These two protein chains interact to form a complex.

Interface contacts:
Residue D23 in chain B interacts with residue N42 in chain A (closest heavy-atom distance 2.9 Å).
Residue R98 in chain B contacts residue E8 in chain A (closest heavy-atom distance 3.3 Å).
Residue R277 in chain B contacts residue E41 in chain A (closest heavy-atom distance 2.8 Å).
Residue Y25 in chain B is in contact with residue V39 in chain A (closest heavy-atom distance 3.9 Å).
Residue Y25 in chain B interacts with residue K40 in chain A (closest heavy-atom distance 3.6 Å).
Residue I71 in chain B contacts residue L5 in chain A (closest heavy-atom distance 3.9 Å).
Residue V131 in chain B is in contact with residue F3 in chain A (closest heavy-atom distance 4.0 Å).
Residue I104 in chain B contacts residue I23 in chain A (closest heavy-atom distance 3.6 Å).
Residue T99 in chain B is in contact with residue R13 in chain A (closest heavy-atom distance 3.5 Å).
Residue G208 in chain B contacts residue E41 in chain A (closest heavy-atom distance 3.1 Å).
Residue N167 in chain B contacts residue K40 in chain A (closest heavy-atom distance 2.7 Å).
Residue R132 in chain B contacts residue M4 in chain A (closest heavy-atom distance 3.7 Å).
Residue Y252 in chain B interacts with residue L43 in chain A (closest heavy-atom distance 3.3 Å).
Residue R132 in chain B is in contact with residue Y6 in chain A (closest heavy-atom distance 3.2 Å).
Residue F24 in chain B is in contact with residue N42 in chain A (closest heavy-atom distance 2.9 Å).
Residue T209 in chain B contacts residue E41 in chain A (closest heavy-atom distance 2.9 Å).
Residue S253 in chain B interacts with residue P45 in chain A (closest heavy-atom distance 3.4 Å).
Residue I97 in chain B interacts with residue Y6 in chain A (closest heavy-atom distance 3.8 Å).
Residue H76 in chain B is in contact with residue L5 in chain A (closest heavy-atom distance 3.6 Å).
Residue Y252 in chain B contacts residue N42 in chain A (closest heavy-atom distance 3.0 Å).
Residue T99 in chain B contacts residue V17 in chain A (closest heavy-atom distance 3.7 Å).
Residue I71 in chain B is in contact with residue F3 in chain A (closest heavy-atom distance 3.6 Å).
Residue Q233 in chain B interacts with residue E41 in chain A (closest heavy-atom distance 2.8 Å).
Residue I104 in chain B interacts with residue Y24 in chain A (closest heavy-atom distance 3.1 Å).
Residue Y252 in chain B contacts residue P45 in chain A (closest heavy-atom distance 3.8 Å).
Residue M133 in chain B interacts with residue Y6 in chain A (closest heavy-atom distance 3.8 Å).
Residue N165 in chain B is in contact with residue K40 in chain A (closest heavy-atom distance 2.9 Å).
Residue N165 in chain B contacts residue S37 in chain A (closest heavy-atom distance 2.9 Å).
Residue A189 in chain B contacts residue E41 in chain A (closest heavy-atom distance 3.3 Å).
Residue T99 in chain B is in contact with residue A16 in chain A (closest heavy-atom distance 3.7 Å).
Residue T209 in chain B interacts with residue I48 in chain A (closest heavy-atom distance 4.0 Å).
Residue I97 in chain B contacts residue E8 in chain A (closest heavy-atom distance 3.0 Å).
Residue G84 in chain B contacts residue H20 in chain A (closest heavy-atom distance 3.6 Å).
Residue Q146 in chain B interacts with residue S37 in chain A (closest heavy-atom distance 4.0 Å).
Residue R98 in chain B contacts residue Y6 in chain A (closest heavy-atom distance 3.4 Å).
Residue F24 in chain B interacts with residue E41 in chain A (closest heavy-atom distance 3.4 Å).
Residue H103 in chain B interacts with residue H20 in chain A (closest heavy-atom distance 2.9 Å).
Residue Y25 in chain B is in contact with residue S37 in chain A (closest heavy-atom distance 3.8 Å).
Residue P134 in chain B interacts with residue Y6 in chain A (closest heavy-atom distance 3.8 Å).
Residue N83 in chain B is in contact with residue Y24 in chain A (closest heavy-atom distance 3.3 Å).
Residue A189 in chain B is in contact with residue K40 in chain A (closest heavy-atom distance 4.0 Å).
Residue T99 in chain B contacts residue E8 in chain A (closest heavy-atom distance 2.6 Å).
Residue Y252 in chain B is in contact with residue E41 in chain A (closest heavy-atom distance 3.8 Å).
Residue N165 in chain B is in contact with residue Q38 in chain A (closest heavy-atom distance 3.9 Å).
Residue N83 in chain B interacts with residue H20 in chain A (closest heavy-atom distance 2.9 Å).
Residue R277 in chain B interacts with residue N42 in chain A (closest heavy-atom distance 2.9 Å).
Residue S101 in chain B contacts residue H20 in chain A (closest heavy-atom distance 3.4 Å).
Residue I97 in chain B interacts with residue E7 in chain A (closest heavy-atom distance 3.2 Å).
Residue A188 in chain B interacts with residue E41 in chain A (closest heavy-atom distance 3.5 Å).
Residue D22 in chain B interacts with residue N42 in chain A (closest heavy-atom distance 4.1 Å).
Residue V131 in chain B interacts with residue L5 in chain A (closest heavy-atom distance 3.5 Å).
Residue G102 in chain B interacts with residue H20 in chain A (closest heavy-atom distance 4.0 Å).
Residue V131 in chain B contacts residue Y6 in chain A (closest heavy-atom distance 3.1 Å).
Residue Y25 in chain B is in contact with residue E41 in chain A (closest heavy-atom distance 3.4 Å).
Residue K93 in chain B is in contact with residue E7 in chain A (closest heavy-atom distance 4.0 Å).
Residue I104 in chain B interacts with residue N27 in chain A (closest heavy-atom distance 3.6 Å).
Residue N114 in chain B contacts residue F3 in chain A (closest heavy-atom distance 3.6 Å).
Residue L85 in chain B is in contact with residue H20 in chain A (closest heavy-atom distance 3.3 Å).
Residue Y25 in chain B is in contact with residue Q38 in chain A (closest heavy-atom distance 3.7 Å).
Residue H115 in chain B interacts with residue F3 in chain A (closest heavy-atom distance 3.8 Å).

Sequence of chain B:
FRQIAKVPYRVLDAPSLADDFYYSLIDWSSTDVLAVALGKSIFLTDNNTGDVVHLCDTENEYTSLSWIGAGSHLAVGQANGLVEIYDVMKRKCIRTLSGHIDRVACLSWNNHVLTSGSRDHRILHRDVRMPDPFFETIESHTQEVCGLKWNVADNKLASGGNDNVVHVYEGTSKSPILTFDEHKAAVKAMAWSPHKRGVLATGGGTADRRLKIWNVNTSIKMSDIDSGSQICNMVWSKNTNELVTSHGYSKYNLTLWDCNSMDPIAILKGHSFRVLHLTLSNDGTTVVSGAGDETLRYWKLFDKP

Sequence of chain A:
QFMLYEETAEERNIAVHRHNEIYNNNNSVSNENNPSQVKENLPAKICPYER